Contacts between the two chains:
Residue T206 in the second protein is in contact with residue V88 in the first protein (closest heavy-atom distance 4.2 Å).
Residue N139 in the second protein contacts residue S89 in the first protein (closest heavy-atom distance 3.5 Å).
Residue S207 in the second protein contacts residue S89 in the first protein (closest heavy-atom distance 3.3 Å).
Residue S330 in the second protein contacts residue D100 in the first protein (closest heavy-atom distance 3.6 Å).
Residue R331 in the second protein contacts residue P99 in the first protein (closest heavy-atom distance 3.7 Å).
Residue K141 in the second protein contacts residue E84 in the first protein (closest heavy-atom distance 3.4 Å).
Residue F136 in the second protein contacts residue S86 in the first protein (closest heavy-atom distance 4.2 Å).
Residue W138 in the second protein contacts residue M125 in the first protein (closest heavy-atom distance 3.2 Å).
Residue M283 in the second protein interacts with residue R101 in the first protein (closest heavy-atom distance 3.5 Å).
Residue E191 in the second protein interacts with residue H137 in the first protein (closest heavy-atom distance 3.2 Å).
Residue S207 in the second protein is in contact with residue R101 in the first protein (closest heavy-atom distance 2.6 Å).
Residue L204 in the second protein contacts residue V88 in the first protein (closest heavy-atom distance 3.7 Å).
Residue T206 in the second protein is in contact with residue A93 in the first protein (closest heavy-atom distance 3.9 Å).
Residue D229 in the second protein interacts with residue H137 in the first protein (closest heavy-atom distance 3.1 Å).
Residue E202 in the second protein interacts with residue E84 in the first protein (closest heavy-atom distance 3.0 Å).
Residue T279 in the second protein is in contact with residue M125 in the first protein (closest heavy-atom distance 3.2 Å).
Residue E162 in the second protein is in contact with residue Q81 in the first protein (closest heavy-atom distance 3.5 Å).
Residue K141 in the second protein contacts residue T85 in the first protein (closest heavy-atom distance 3.4 Å).
Residue W138 in the second protein interacts with residue C90 in the first protein (closest heavy-atom distance 4.0 Å).
Residue G205 in the second protein contacts residue V88 in the first protein (closest heavy-atom distance 4.2 Å).
Residue T279 in the second protein interacts with residue R126 in the first protein (closest heavy-atom distance 3.8 Å).
Residue A166 in the second protein contacts residue Q142 in the first protein (closest heavy-atom distance 3.9 Å).
Residue R331 in the second protein contacts residue D100 in the first protein (closest heavy-atom distance 3.9 Å).
Residue S330 in the second protein interacts with residue P99 in the first protein (closest heavy-atom distance 2.9 Å).
Residue L196 in the second protein interacts with residue T85 in the first protein (closest heavy-atom distance 4.0 Å).
Residue W138 in the second protein interacts with residue R126 in the first protein (closest heavy-atom distance 4.2 Å).
Residue F136 in the second protein interacts with residue T85 in the first protein (closest heavy-atom distance 3.3 Å).
Residue C277 in the second protein contacts residue M125 in the first protein (closest heavy-atom distance 3.3 Å).
Residue F136 in the second protein contacts residue E84 in the first protein (closest heavy-atom distance 3.6 Å).
Residue V336 in the second protein is in contact with residue D100 in the first protein (closest heavy-atom distance 3.3 Å).
Residue S207 in the second protein contacts residue V88 in the first protein (closest heavy-atom distance 3.7 Å).
Residue L204 in the second protein is in contact with residue A93 in the first protein (closest heavy-atom distance 4.2 Å).
Residue F280 in the second protein contacts residue R101 in the first protein (closest heavy-atom distance 3.3 Å).
Residue S330 in the second protein contacts residue V98 in the first protein (closest heavy-atom distance 3.8 Å).
Residue L204 in the second protein interacts with residue E84 in the first protein (closest heavy-atom distance 3.9 Å).
Residue D192 in the second protein contacts residue Q142 in the first protein (closest heavy-atom distance 4.0 Å).
Residue K164 in the second protein is in contact with residue T78 in the first protein (closest heavy-atom distance 3.3 Å).
Residue E202 in the second protein interacts with residue Q81 in the first protein (closest heavy-atom distance 3.7 Å).
Residue E191 in the second protein interacts with residue F138 in the first protein (closest heavy-atom distance 4.0 Å).
Residue A228 in the second protein interacts with residue T85 in the first protein (closest heavy-atom distance 3.5 Å).
Residue E329 in the second protein contacts residue R101 in the first protein (closest heavy-atom distance 2.9 Å).
Residue T206 in the second protein contacts residue G92 in the first protein (closest heavy-atom distance 4.0 Å).
Residue Q137 in the second protein contacts residue M125 in the first protein (closest heavy-atom distance 3.3 Å).
Residue F136 in the second protein interacts with residue V88 in the first protein (closest heavy-atom distance 3.5 Å).
Residue F198 in the second protein is in contact with residue T85 in the first protein (closest heavy-atom distance 4.2 Å).
Residue W138 in the second protein contacts residue S89 in the first protein (closest heavy-atom distance 3.2 Å).
Residue E165 in the second protein is in contact with residue Q142 in the first protein (closest heavy-atom distance 4.1 Å).
Residue E191 in the second protein interacts with residue Q142 in the first protein (closest heavy-atom distance 3.8 Å).
Residue A166 in the second protein interacts with residue D139 in the first protein (closest heavy-atom distance 3.3 Å).
Residue R332 in the second protein interacts with residue D100 in the first protein (closest heavy-atom distance 3.6 Å).
Residue E191 in the second protein interacts with residue P136 in the first protein (closest heavy-atom distance 2.9 Å).
Residue W138 in the second protein interacts with residue A124 in the first protein (closest heavy-atom distance 4.2 Å).
Residue R193 in the second protein interacts with residue H137 in the first protein (closest heavy-atom distance 3.1 Å).
Residue S330 in the second protein is in contact with residue R101 in the first protein (closest heavy-atom distance 3.7 Å).
Residue Q137 in the second protein interacts with residue S89 in the first protein (closest heavy-atom distance 3.1 Å).
Residue F136 in the second protein interacts with residue S89 in the first protein (closest heavy-atom distance 3.7 Å).
Residue Q137 in the second protein interacts with residue S86 in the first protein (closest heavy-atom distance 3.9 Å).
Residue D229 in the second protein contacts residue T85 in the first protein (closest heavy-atom distance 4.1 Å).
Residue S207 in the second protein is in contact with residue V98 in the first protein (closest heavy-atom distance 3.5 Å).
Residue F198 in the second protein contacts residue Q81 in the first protein (closest heavy-atom distance 3.3 Å).

These two protein chains interact to form a complex.

Sequence of the second protein:
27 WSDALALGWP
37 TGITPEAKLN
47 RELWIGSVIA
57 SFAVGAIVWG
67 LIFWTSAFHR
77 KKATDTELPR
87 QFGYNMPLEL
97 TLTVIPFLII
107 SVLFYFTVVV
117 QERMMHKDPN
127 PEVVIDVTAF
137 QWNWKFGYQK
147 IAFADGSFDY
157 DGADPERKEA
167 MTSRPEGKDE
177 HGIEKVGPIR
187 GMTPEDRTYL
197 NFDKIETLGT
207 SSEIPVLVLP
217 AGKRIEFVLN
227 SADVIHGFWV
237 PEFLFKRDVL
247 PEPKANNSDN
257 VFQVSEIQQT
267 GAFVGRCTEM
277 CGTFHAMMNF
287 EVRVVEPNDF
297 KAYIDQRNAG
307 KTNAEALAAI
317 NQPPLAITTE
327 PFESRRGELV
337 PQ

Sequence of the first protein:
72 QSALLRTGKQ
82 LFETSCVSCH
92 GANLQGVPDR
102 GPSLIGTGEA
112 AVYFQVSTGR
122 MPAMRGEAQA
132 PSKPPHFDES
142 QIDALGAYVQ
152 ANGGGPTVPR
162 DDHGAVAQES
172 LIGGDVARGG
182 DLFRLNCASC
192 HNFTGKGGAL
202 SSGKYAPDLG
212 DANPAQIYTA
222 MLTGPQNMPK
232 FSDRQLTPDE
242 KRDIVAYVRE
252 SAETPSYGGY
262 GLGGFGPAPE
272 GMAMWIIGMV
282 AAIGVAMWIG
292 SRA